Residue-level contacts at the interface:
Residue R9 in chain A is in contact with residue R9 in chain B (closest heavy-atom distance 2.8 Å).
Residue K20 in chain A is in contact with residue I40 in chain B (closest heavy-atom distance 3.4 Å).
Residue F21 in chain A contacts residue F21 in chain B (closest heavy-atom distance 3.1 Å).
Residue E72 in chain A is in contact with residue R47 in chain B (closest heavy-atom distance 4.5 Å).
Residue F36 in chain A contacts residue F21 in chain B (closest heavy-atom distance 4.0 Å).
Residue I17 in chain A interacts with residue I17 in chain B (closest heavy-atom distance 3.3 Å).
Residue V14 in chain A interacts with residue V14 in chain B (closest heavy-atom distance 4.2 Å).
Residue D71 in chain A contacts residue G46 in chain B (closest heavy-atom distance 3.8 Å).
Residue D71 in chain A is in contact with residue E45 in chain B (closest heavy-atom distance 4.5 Å).
Residue K20 in chain A interacts with residue E39 in chain B (closest heavy-atom distance 2.8 Å).
Residue F21 in chain A is in contact with residue L18 in chain B (closest heavy-atom distance 3.3 Å).
Residue I40 in chain A contacts residue T13 in chain B (closest heavy-atom distance 3.8 Å).
Residue T13 in chain A is in contact with residue V42 in chain B (closest heavy-atom distance 3.6 Å).
Residue T13 in chain A interacts with residue V14 in chain B (closest heavy-atom distance 3.4 Å).
Residue L18 in chain A is in contact with residue F21 in chain B (closest heavy-atom distance 3.3 Å).
Residue R47 in chain A interacts with residue E72 in chain B (closest heavy-atom distance 4.5 Å).
Residue T43 in chain A is in contact with residue F73 in chain B (closest heavy-atom distance 4.2 Å).
Residue E72 in chain A interacts with residue T43 in chain B (closest heavy-atom distance 2.5 Å).
Residue V14 in chain A interacts with residue I17 in chain B (closest heavy-atom distance 3.0 Å).
Residue F21 in chain A interacts with residue F36 in chain B (closest heavy-atom distance 4.0 Å).
Residue G46 in chain A contacts residue N74 in chain B (closest heavy-atom distance 4.0 Å).
Residue F73 in chain A contacts residue T43 in chain B (closest heavy-atom distance 4.2 Å).
Residue E45 in chain A contacts residue E72 in chain B (closest heavy-atom distance 3.1 Å).
Residue G46 in chain A is in contact with residue E72 in chain B (closest heavy-atom distance 3.2 Å).
Residue V42 in chain A is in contact with residue T13 in chain B (closest heavy-atom distance 3.6 Å).
Residue R9 in chain A is in contact with residue E10 in chain B (closest heavy-atom distance 2.6 Å).
Residue T43 in chain A interacts with residue E72 in chain B (closest heavy-atom distance 2.5 Å).
Residue I40 in chain A is in contact with residue S16 in chain B (closest heavy-atom distance 3.5 Å).
Residue N74 in chain A contacts residue G46 in chain B (closest heavy-atom distance 4.0 Å).
Residue E45 in chain A contacts residue D71 in chain B (closest heavy-atom distance 4.5 Å).
Residue T13 in chain A interacts with residue I40 in chain B (closest heavy-atom distance 3.8 Å).
Residue T13 in chain A interacts with residue G41 in chain B (closest heavy-atom distance 4.2 Å).
Residue I17 in chain A is in contact with residue F36 in chain B (closest heavy-atom distance 3.5 Å).
Residue I40 in chain A interacts with residue I17 in chain B (closest heavy-atom distance 3.8 Å).
Residue I17 in chain A contacts residue V14 in chain B (closest heavy-atom distance 3.0 Å).
Residue I17 in chain A contacts residue I40 in chain B (closest heavy-atom distance 3.8 Å).
Residue F36 in chain A contacts residue K20 in chain B (closest heavy-atom distance 3.7 Å).
Residue M1 in chain A contacts residue D6 in chain B (closest heavy-atom distance 4.2 Å).
Residue R9 in chain A interacts with residue M1 in chain B (closest heavy-atom distance 2.9 Å).
Residue R23 in chain A is in contact with residue F21 in chain B (closest heavy-atom distance 4.1 Å).
Residue I40 in chain A is in contact with residue K20 in chain B (closest heavy-atom distance 3.4 Å).
Residue G46 in chain A interacts with residue D71 in chain B (closest heavy-atom distance 3.8 Å).
Residue V42 in chain A is in contact with residue R9 in chain B (closest heavy-atom distance 3.3 Å).
Residue M1 in chain A contacts residue E72 in chain B (closest heavy-atom distance 3.3 Å).
Residue E10 in chain A interacts with residue R9 in chain B (closest heavy-atom distance 2.6 Å).
Residue D6 in chain A interacts with residue M1 in chain B (closest heavy-atom distance 4.2 Å).
Residue M1 in chain A contacts residue R9 in chain B (closest heavy-atom distance 2.9 Å).
Residue G41 in chain A is in contact with residue T13 in chain B (closest heavy-atom distance 4.2 Å).
Residue V14 in chain A interacts with residue T13 in chain B (closest heavy-atom distance 3.4 Å).
Residue E72 in chain A is in contact with residue G46 in chain B (closest heavy-atom distance 3.2 Å).
Residue H44 in chain A contacts residue E72 in chain B (closest heavy-atom distance 2.8 Å).
Residue S16 in chain A is in contact with residue I40 in chain B (closest heavy-atom distance 3.5 Å).
Residue E72 in chain A interacts with residue E45 in chain B (closest heavy-atom distance 3.1 Å).
Residue E72 in chain A interacts with residue M1 in chain B (closest heavy-atom distance 3.3 Å).
Residue E39 in chain A is in contact with residue K20 in chain B (closest heavy-atom distance 2.8 Å).
Residue K20 in chain A interacts with residue F36 in chain B (closest heavy-atom distance 3.7 Å).
Residue F36 in chain A is in contact with residue I17 in chain B (closest heavy-atom distance 3.5 Å).
Residue R9 in chain A interacts with residue V42 in chain B (closest heavy-atom distance 3.3 Å).
Residue F21 in chain A interacts with residue R23 in chain B (closest heavy-atom distance 4.1 Å).
Residue E72 in chain A interacts with residue H44 in chain B (closest heavy-atom distance 2.8 Å).

The following describes two proteins that form a bound complex.

Sequence of chain A:
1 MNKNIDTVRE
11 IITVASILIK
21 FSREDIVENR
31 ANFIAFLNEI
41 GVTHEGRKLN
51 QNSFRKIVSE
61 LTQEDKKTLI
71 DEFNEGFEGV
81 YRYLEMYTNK

Sequence of chain B:
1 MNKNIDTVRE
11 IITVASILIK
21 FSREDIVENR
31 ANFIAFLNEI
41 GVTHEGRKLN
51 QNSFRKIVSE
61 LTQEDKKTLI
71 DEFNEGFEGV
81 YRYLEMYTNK